Sequence of chain A:
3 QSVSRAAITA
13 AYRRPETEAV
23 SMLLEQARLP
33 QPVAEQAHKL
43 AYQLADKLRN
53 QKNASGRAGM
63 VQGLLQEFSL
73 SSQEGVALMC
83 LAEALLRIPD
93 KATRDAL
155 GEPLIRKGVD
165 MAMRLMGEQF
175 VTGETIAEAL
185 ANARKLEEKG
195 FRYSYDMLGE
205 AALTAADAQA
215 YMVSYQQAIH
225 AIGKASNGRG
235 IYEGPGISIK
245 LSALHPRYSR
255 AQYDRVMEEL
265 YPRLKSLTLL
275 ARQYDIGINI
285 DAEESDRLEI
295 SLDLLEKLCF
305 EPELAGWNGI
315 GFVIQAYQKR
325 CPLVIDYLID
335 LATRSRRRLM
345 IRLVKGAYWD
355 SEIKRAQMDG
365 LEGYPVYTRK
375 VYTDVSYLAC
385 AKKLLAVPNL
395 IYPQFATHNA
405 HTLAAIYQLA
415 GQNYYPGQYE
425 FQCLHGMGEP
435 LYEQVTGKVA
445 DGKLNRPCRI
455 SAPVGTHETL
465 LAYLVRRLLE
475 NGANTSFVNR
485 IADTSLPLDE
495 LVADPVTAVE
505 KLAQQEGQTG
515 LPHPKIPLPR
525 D

These two protein chains interact to form a complex.

Contacts between the two chains:
Residue L472 in chain A is in contact with residue R89 in chain B (closest heavy-atom distance 3.2 Å).
Residue D354 in chain A contacts residue P91 in chain B (closest heavy-atom distance 3.7 Å).
Residue A166 in chain A is in contact with residue A84 in chain B (closest heavy-atom distance 3.4 Å).
Residue P91 in chain A contacts residue K358 in chain B (closest heavy-atom distance 3.2 Å).
Residue A84 in chain A is in contact with residue V163 in chain B (closest heavy-atom distance 3.7 Å).
Residue V163 in chain A interacts with residue L88 in chain B (closest heavy-atom distance 3.7 Å).
Residue N55 in chain A contacts residue E172 in chain B (closest heavy-atom distance 2.9 Å).
Residue L88 in chain A contacts residue M170 in chain B (closest heavy-atom distance 3.6 Å).
Residue V469 in chain A interacts with residue I90 in chain B (closest heavy-atom distance 4.0 Å).
Residue V469 in chain A interacts with residue L88 in chain B (closest heavy-atom distance 3.5 Å).
Residue L88 in chain A is in contact with residue L465 in chain B (closest heavy-atom distance 3.5 Å).
Residue L80 in chain A contacts residue L158 in chain B (closest heavy-atom distance 3.7 Å).
Residue R89 in chain A interacts with residue L473 in chain B (closest heavy-atom distance 3.5 Å).
Residue R96 in chain A is in contact with residue V469 in chain B (closest heavy-atom distance 3.4 Å).
Residue S355 in chain A interacts with residue D92 in chain B (closest heavy-atom distance 2.6 Å).
Residue K358 in chain A contacts residue P91 in chain B (closest heavy-atom distance 3.2 Å).
Residue D92 in chain A contacts residue K358 in chain B (closest heavy-atom distance 3.8 Å).
Residue E172 in chain A contacts residue N55 in chain B (closest heavy-atom distance 2.9 Å).
Residue G162 in chain A contacts residue L80 in chain B (closest heavy-atom distance 3.9 Å).
Residue L472 in chain A is in contact with residue L88 in chain B (closest heavy-atom distance 3.5 Å).
Residue S355 in chain A is in contact with residue P91 in chain B (closest heavy-atom distance 3.9 Å).
Residue G162 in chain A interacts with residue A84 in chain B (closest heavy-atom distance 3.3 Å).
Residue L88 in chain A contacts residue A166 in chain B (closest heavy-atom distance 3.9 Å).
Residue L87 in chain A contacts residue V163 in chain B (closest heavy-atom distance 3.9 Å).
Residue M62 in chain A contacts residue M165 in chain B (closest heavy-atom distance 3.8 Å).
Residue L465 in chain A is in contact with residue L88 in chain B (closest heavy-atom distance 3.5 Å).
Residue L88 in chain A contacts residue V469 in chain B (closest heavy-atom distance 3.5 Å).
Residue L158 in chain A is in contact with residue L80 in chain B (closest heavy-atom distance 3.7 Å).
Residue R89 in chain A interacts with residue L472 in chain B (closest heavy-atom distance 3.2 Å).
Residue R59 in chain A interacts with residue L169 in chain B (closest heavy-atom distance 2.9 Å).
Residue A84 in chain A is in contact with residue G162 in chain B (closest heavy-atom distance 3.3 Å).
Residue L465 in chain A contacts residue K93 in chain B (closest heavy-atom distance 4.0 Å).
Residue R89 in chain A contacts residue G476 in chain B (closest heavy-atom distance 3.9 Å).
Residue L88 in chain A interacts with residue M167 in chain B (closest heavy-atom distance 3.6 Å).
Residue L88 in chain A contacts residue V163 in chain B (closest heavy-atom distance 3.7 Å).
Residue A166 in chain A interacts with residue L88 in chain B (closest heavy-atom distance 3.9 Å).
Residue P91 in chain A contacts residue S355 in chain B (closest heavy-atom distance 3.9 Å).
Residue G476 in chain A is in contact with residue R89 in chain B (closest heavy-atom distance 3.9 Å).
Residue A84 in chain A is in contact with residue A166 in chain B (closest heavy-atom distance 3.4 Å).
Residue R59 in chain A is in contact with residue E172 in chain B (closest heavy-atom distance 2.8 Å).
Residue L80 in chain A contacts residue G162 in chain B (closest heavy-atom distance 3.9 Å).
Residue L473 in chain A interacts with residue R89 in chain B (closest heavy-atom distance 3.5 Å).
Residue M170 in chain A is in contact with residue L88 in chain B (closest heavy-atom distance 3.6 Å).
Residue K93 in chain A contacts residue L465 in chain B (closest heavy-atom distance 4.0 Å).
Residue V163 in chain A interacts with residue A84 in chain B (closest heavy-atom distance 3.7 Å).
Residue V163 in chain A interacts with residue L87 in chain B (closest heavy-atom distance 3.9 Å).
Residue L169 in chain A interacts with residue R59 in chain B (closest heavy-atom distance 2.9 Å).
Residue V469 in chain A contacts residue R96 in chain B (closest heavy-atom distance 3.4 Å).
Residue M81 in chain A is in contact with residue G162 in chain B (closest heavy-atom distance 3.6 Å).
Residue L473 in chain A is in contact with residue P91 in chain B (closest heavy-atom distance 4.0 Å).
Residue L88 in chain A is in contact with residue L472 in chain B (closest heavy-atom distance 3.5 Å).
Residue E172 in chain A is in contact with residue R59 in chain B (closest heavy-atom distance 2.8 Å).
Residue P91 in chain A interacts with residue L473 in chain B (closest heavy-atom distance 4.0 Å).
Residue M165 in chain A interacts with residue M62 in chain B (closest heavy-atom distance 3.8 Å).
Residue K358 in chain A contacts residue D92 in chain B (closest heavy-atom distance 3.8 Å).
Residue G162 in chain A is in contact with residue M81 in chain B (closest heavy-atom distance 3.6 Å).
Residue D92 in chain A interacts with residue S355 in chain B (closest heavy-atom distance 2.6 Å).
Residue M167 in chain A interacts with residue L88 in chain B (closest heavy-atom distance 3.6 Å).
Residue I90 in chain A contacts residue V469 in chain B (closest heavy-atom distance 4.0 Å).
Residue P91 in chain A is in contact with residue D354 in chain B (closest heavy-atom distance 3.7 Å).

Sequence of chain B:
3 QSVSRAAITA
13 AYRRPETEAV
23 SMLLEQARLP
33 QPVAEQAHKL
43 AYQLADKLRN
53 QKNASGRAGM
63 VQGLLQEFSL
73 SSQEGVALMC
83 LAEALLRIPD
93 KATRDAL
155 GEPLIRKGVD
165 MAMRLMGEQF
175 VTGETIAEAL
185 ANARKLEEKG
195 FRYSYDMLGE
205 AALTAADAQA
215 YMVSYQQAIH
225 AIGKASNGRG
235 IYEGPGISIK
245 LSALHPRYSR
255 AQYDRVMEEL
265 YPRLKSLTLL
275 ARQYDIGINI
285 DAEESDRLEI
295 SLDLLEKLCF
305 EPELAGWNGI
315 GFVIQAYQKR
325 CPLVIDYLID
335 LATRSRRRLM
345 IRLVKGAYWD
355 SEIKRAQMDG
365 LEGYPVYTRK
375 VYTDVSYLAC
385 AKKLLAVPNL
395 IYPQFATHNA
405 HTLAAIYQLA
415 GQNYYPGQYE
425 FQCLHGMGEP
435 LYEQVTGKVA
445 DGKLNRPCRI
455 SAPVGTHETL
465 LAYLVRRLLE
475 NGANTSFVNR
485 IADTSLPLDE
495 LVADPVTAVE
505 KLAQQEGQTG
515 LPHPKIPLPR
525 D